Sequence of protein 2:
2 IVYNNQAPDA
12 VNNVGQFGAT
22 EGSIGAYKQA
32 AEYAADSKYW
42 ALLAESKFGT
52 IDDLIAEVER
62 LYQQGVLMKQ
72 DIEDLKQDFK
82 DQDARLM

Sequence of protein 1:
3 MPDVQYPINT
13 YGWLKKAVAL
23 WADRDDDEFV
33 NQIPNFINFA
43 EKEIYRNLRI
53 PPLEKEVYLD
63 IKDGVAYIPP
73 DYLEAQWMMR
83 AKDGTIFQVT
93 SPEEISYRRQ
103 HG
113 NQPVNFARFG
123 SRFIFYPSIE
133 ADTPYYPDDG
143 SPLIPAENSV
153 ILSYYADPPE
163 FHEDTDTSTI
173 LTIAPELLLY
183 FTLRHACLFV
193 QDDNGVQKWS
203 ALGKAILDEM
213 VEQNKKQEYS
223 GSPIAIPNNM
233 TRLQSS

The following describes two proteins that form a bound complex.

Contacts between the two chains:
Residue Y138 in protein 1 interacts with residue N6 in protein 2 (closest heavy-atom distance 3.0 Å).
Residue P72 in protein 1 interacts with residue N13 in protein 2 (closest heavy-atom distance 2.5 Å).
Residue V59 in protein 1 interacts with residue Y4 in protein 2 (closest heavy-atom distance 3.8 Å).
Residue K57 in protein 1 contacts residue N5 in protein 2 (closest heavy-atom distance 3.3 Å).
Residue D73 in protein 1 interacts with residue N13 in protein 2 (closest heavy-atom distance 4.1 Å).
Residue Y137 in protein 1 contacts residue N6 in protein 2 (closest heavy-atom distance 4.3 Å).
Residue T135 in protein 1 contacts residue Y4 in protein 2 (closest heavy-atom distance 4.1 Å).
Residue Y74 in protein 1 is in contact with residue F18 in protein 2 (closest heavy-atom distance 3.5 Å).
Residue G122 in protein 1 is in contact with residue F18 in protein 2 (closest heavy-atom distance 3.9 Å).
Residue P160 in protein 1 is in contact with residue V15 in protein 2 (closest heavy-atom distance 4.4 Å).
Residue L75 in protein 1 is in contact with residue Q17 in protein 2 (closest heavy-atom distance 4.6 Å).
Residue P136 in protein 1 interacts with residue Y4 in protein 2 (closest heavy-atom distance 3.5 Å).
Residue P72 in protein 1 is in contact with residue A20 in protein 2 (closest heavy-atom distance 4.6 Å).
Residue D141 in protein 1 interacts with residue K39 in protein 2 (closest heavy-atom distance 4.8 Å).
Residue K57 in protein 1 interacts with residue V3 in protein 2 (closest heavy-atom distance 4.6 Å).
Residue L75 in protein 1 interacts with residue G16 in protein 2 (closest heavy-atom distance 3.5 Å).
Residue Y60 in protein 1 interacts with residue Y4 in protein 2 (closest heavy-atom distance 3.7 Å).
Residue Y60 in protein 1 contacts residue I2 in protein 2 (closest heavy-atom distance 3.2 Å).
Residue Y156 in protein 1 is in contact with residue N5 in protein 2 (closest heavy-atom distance 4.2 Å).
Residue P147 in protein 1 is in contact with residue Y4 in protein 2 (closest heavy-atom distance 3.2 Å).
Residue S123 in protein 1 is in contact with residue F18 in protein 2 (closest heavy-atom distance 4.0 Å).
Residue D159 in protein 1 contacts residue G16 in protein 2 (closest heavy-atom distance 4.5 Å).
Residue N40 in protein 1 is in contact with residue N14 in protein 2 (closest heavy-atom distance 4.1 Å).
Residue P139 in protein 1 is in contact with residue A35 in protein 2 (closest heavy-atom distance 4.5 Å).
Residue Y138 in protein 1 interacts with residue Q7 in protein 2 (closest heavy-atom distance 3.1 Å).
Residue D140 in protein 1 interacts with residue N6 in protein 2 (closest heavy-atom distance 3.3 Å).
Residue D159 in protein 1 contacts residue N13 in protein 2 (closest heavy-atom distance 3.5 Å).
Residue K44 in protein 1 contacts residue N14 in protein 2 (closest heavy-atom distance 2.2 Å).
Residue V59 in protein 1 is in contact with residue V3 in protein 2 (closest heavy-atom distance 3.2 Å).
Residue Y60 in protein 1 interacts with residue V3 in protein 2 (closest heavy-atom distance 3.1 Å).
Residue D73 in protein 1 contacts residue N5 in protein 2 (closest heavy-atom distance 4.7 Å).
Residue P139 in protein 1 interacts with residue A36 in protein 2 (closest heavy-atom distance 4.4 Å).
Residue E58 in protein 1 is in contact with residue I2 in protein 2 (closest heavy-atom distance 3.4 Å).
Residue D73 in protein 1 interacts with residue F18 in protein 2 (closest heavy-atom distance 5.0 Å).
Residue V59 in protein 1 interacts with residue I2 in protein 2 (closest heavy-atom distance 4.7 Å).
Residue E162 in protein 1 interacts with residue N14 in protein 2 (closest heavy-atom distance 2.9 Å).
Residue P72 in protein 1 contacts residue F18 in protein 2 (closest heavy-atom distance 2.8 Å).
Residue R120 in protein 1 is in contact with residue F18 in protein 2 (closest heavy-atom distance 4.6 Å).
Residue E58 in protein 1 contacts residue V3 in protein 2 (closest heavy-atom distance 3.2 Å).
Residue Y74 in protein 1 is in contact with residue Q17 in protein 2 (closest heavy-atom distance 4.9 Å).
Residue Y138 in protein 1 contacts residue P9 in protein 2 (closest heavy-atom distance 4.0 Å).
Residue P71 in protein 1 interacts with residue N5 in protein 2 (closest heavy-atom distance 3.8 Å).
Residue P71 in protein 1 contacts residue F18 in protein 2 (closest heavy-atom distance 4.3 Å).
Residue Y47 in protein 1 contacts residue V15 in protein 2 (closest heavy-atom distance 4.2 Å).
Residue Y138 in protein 1 is in contact with residue A35 in protein 2 (closest heavy-atom distance 5.0 Å).
Residue P72 in protein 1 is in contact with residue G19 in protein 2 (closest heavy-atom distance 3.5 Å).
Residue I153 in protein 1 interacts with residue I2 in protein 2 (closest heavy-atom distance 3.7 Å).
Residue L145 in protein 1 contacts residue Y4 in protein 2 (closest heavy-atom distance 4.7 Å).
Residue D140 in protein 1 contacts residue K39 in protein 2 (closest heavy-atom distance 3.8 Å).
Residue D159 in protein 1 interacts with residue V15 in protein 2 (closest heavy-atom distance 2.7 Å).
Residue Y138 in protein 1 is in contact with residue A32 in protein 2 (closest heavy-atom distance 3.5 Å).
Residue P139 in protein 1 interacts with residue K39 in protein 2 (closest heavy-atom distance 3.2 Å).
Residue P144 in protein 1 interacts with residue Y4 in protein 2 (closest heavy-atom distance 3.5 Å).
Residue I70 in protein 1 is in contact with residue F18 in protein 2 (closest heavy-atom distance 4.1 Å).
Residue L75 in protein 1 interacts with residue V15 in protein 2 (closest heavy-atom distance 4.3 Å).
Residue K44 in protein 1 interacts with residue V15 in protein 2 (closest heavy-atom distance 4.4 Å).
Residue R48 in protein 1 is in contact with residue V15 in protein 2 (closest heavy-atom distance 4.5 Å).
Residue V59 in protein 1 is in contact with residue N5 in protein 2 (closest heavy-atom distance 3.3 Å).
Residue Y138 in protein 1 interacts with residue A8 in protein 2 (closest heavy-atom distance 2.9 Å).
Residue G142 in protein 1 contacts residue N6 in protein 2 (closest heavy-atom distance 4.8 Å).